Sequence of protein 2:
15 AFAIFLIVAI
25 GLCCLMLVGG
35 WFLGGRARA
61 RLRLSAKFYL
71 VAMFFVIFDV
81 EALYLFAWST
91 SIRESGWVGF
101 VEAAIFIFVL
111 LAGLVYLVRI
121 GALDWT

This data describes a binding interaction between two proteins.

Sequence of protein 1:
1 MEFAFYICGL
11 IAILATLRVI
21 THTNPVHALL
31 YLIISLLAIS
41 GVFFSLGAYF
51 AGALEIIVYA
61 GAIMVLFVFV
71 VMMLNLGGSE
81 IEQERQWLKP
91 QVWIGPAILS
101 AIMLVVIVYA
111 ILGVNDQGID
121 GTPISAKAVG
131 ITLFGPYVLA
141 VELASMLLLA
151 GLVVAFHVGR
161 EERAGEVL

Residue-level contacts at the interface:
Residue F50 in protein 1 contacts residue A87 in protein 2 (closest heavy-atom distance 3.7 Å).
Residue F50 in protein 1 interacts with residue F86 in protein 2 (closest heavy-atom distance 3.8 Å).
Residue F69 in protein 1 contacts residue A72 in protein 2 (closest heavy-atom distance 3.7 Å).
Residue K127 in protein 1 contacts residue S91 in protein 2 (closest heavy-atom distance 3.4 Å).
Residue V141 in protein 1 interacts with residue F106 in protein 2 (closest heavy-atom distance 3.7 Å).
Residue M73 in protein 1 contacts residue R42 in protein 2 (closest heavy-atom distance 3.5 Å).
Residue A62 in protein 1 is in contact with residue D79 in protein 2 (closest heavy-atom distance 3.2 Å).
Residue V65 in protein 1 interacts with residue L31 in protein 2 (closest heavy-atom distance 3.4 Å).
Residue I131 in protein 1 interacts with residue S91 in protein 2 (closest heavy-atom distance 3.6 Å).
Residue M72 in protein 1 interacts with residue W35 in protein 2 (closest heavy-atom distance 3.5 Å).
Residue L148 in protein 1 interacts with residue E81 in protein 2 (closest heavy-atom distance 3.5 Å).
Residue R163 in protein 1 interacts with residue L62 in protein 2 (closest heavy-atom distance 3.4 Å).
Residue S145 in protein 1 interacts with residue E81 in protein 2 (closest heavy-atom distance 3.2 Å).
Residue A144 in protein 1 is in contact with residue Y84 in protein 2 (closest heavy-atom distance 3.3 Å).
Residue I56 in protein 1 contacts residue A23 in protein 2 (closest heavy-atom distance 3.5 Å).
Residue F156 in protein 1 is in contact with residue Y116 in protein 2 (closest heavy-atom distance 3.5 Å).
Residue A62 in protein 1 interacts with residue V76 in protein 2 (closest heavy-atom distance 3.0 Å).
Residue L66 in protein 1 contacts residue M73 in protein 2 (closest heavy-atom distance 3.7 Å).
Residue F156 in protein 1 interacts with residue I120 in protein 2 (closest heavy-atom distance 3.2 Å).
Residue M73 in protein 1 interacts with residue S65 in protein 2 (closest heavy-atom distance 3.6 Å).
Residue I57 in protein 1 contacts residue D79 in protein 2 (closest heavy-atom distance 3.8 Å).
Residue L66 in protein 1 is in contact with residue A72 in protein 2 (closest heavy-atom distance 3.5 Å).
Residue K127 in protein 1 interacts with residue E94 in protein 2 (closest heavy-atom distance 3.3 Å).
Residue L66 in protein 1 contacts residue Y69 in protein 2 (closest heavy-atom distance 3.4 Å).
Residue L133 in protein 1 contacts residue A87 in protein 2 (closest heavy-atom distance 3.8 Å).
Residue V58 in protein 1 contacts residue V80 in protein 2 (closest heavy-atom distance 3.4 Å).
Residue L54 in protein 1 interacts with residue L83 in protein 2 (closest heavy-atom distance 3.2 Å).
Residue F134 in protein 1 interacts with residue Y84 in protein 2 (closest heavy-atom distance 3.7 Å).
Residue L152 in protein 1 interacts with residue M73 in protein 2 (closest heavy-atom distance 3.5 Å).
Residue F50 in protein 1 interacts with residue L83 in protein 2 (closest heavy-atom distance 3.7 Å).
Residue L152 in protein 1 interacts with residue Y116 in protein 2 (closest heavy-atom distance 3.8 Å).
Residue I33 in protein 1 interacts with residue L31 in protein 2 (closest heavy-atom distance 3.8 Å).
Residue R163 in protein 1 is in contact with residue R61 in protein 2 (closest heavy-atom distance 3.8 Å).
Residue R160 in protein 1 interacts with residue L62 in protein 2 (closest heavy-atom distance 3.8 Å).
Residue K127 in protein 1 interacts with residue T90 in protein 2 (closest heavy-atom distance 3.1 Å).
Residue G61 in protein 1 contacts residue M30 in protein 2 (closest heavy-atom distance 3.2 Å).
Residue G159 in protein 1 interacts with residue A66 in protein 2 (closest heavy-atom distance 3.8 Å).
Residue I63 in protein 1 contacts residue V76 in protein 2 (closest heavy-atom distance 3.3 Å).
Residue V138 in protein 1 interacts with residue E102 in protein 2 (closest heavy-atom distance 3.7 Å).
Residue G130 in protein 1 is in contact with residue S91 in protein 2 (closest heavy-atom distance 3.8 Å).
Residue V141 in protein 1 interacts with residue E102 in protein 2 (closest heavy-atom distance 3.6 Å).
Residue L148 in protein 1 interacts with residue V80 in protein 2 (closest heavy-atom distance 3.4 Å).
Residue N75 in protein 1 interacts with residue R42 in protein 2 (closest heavy-atom distance 3.0 Å).
Residue I56 in protein 1 is in contact with residue C27 in protein 2 (closest heavy-atom distance 3.7 Å).
Residue V70 in protein 1 is in contact with residue Y69 in protein 2 (closest heavy-atom distance 3.3 Å).
Residue V58 in protein 1 is in contact with residue D79 in protein 2 (closest heavy-atom distance 3.7 Å).
Residue E142 in protein 1 contacts residue E102 in protein 2 (closest heavy-atom distance 3.1 Å).
Residue A60 in protein 1 interacts with residue C27 in protein 2 (closest heavy-atom distance 3.3 Å).
Residue F69 in protein 1 is in contact with residue G34 in protein 2 (closest heavy-atom distance 3.7 Å).
Residue F69 in protein 1 contacts residue G38 in protein 2 (closest heavy-atom distance 3.6 Å).
Residue A155 in protein 1 is in contact with residue L70 in protein 2 (closest heavy-atom distance 3.8 Å).
Residue M73 in protein 1 contacts residue G38 in protein 2 (closest heavy-atom distance 3.4 Å).
Residue F156 in protein 1 is in contact with residue L70 in protein 2 (closest heavy-atom distance 3.6 Å).
Residue E162 in protein 1 contacts residue R61 in protein 2 (closest heavy-atom distance 3.5 Å).
Residue L66 in protein 1 is in contact with residue V76 in protein 2 (closest heavy-atom distance 3.6 Å).
Residue A53 in protein 1 is in contact with residue F19 in protein 2 (closest heavy-atom distance 3.7 Å).
Residue L152 in protein 1 interacts with residue F74 in protein 2 (closest heavy-atom distance 3.3 Å).
Residue E161 in protein 1 contacts residue R63 in protein 2 (closest heavy-atom distance 3.0 Å).
Residue F134 in protein 1 interacts with residue W88 in protein 2 (closest heavy-atom distance 3.7 Å).
Residue A155 in protein 1 contacts residue M73 in protein 2 (closest heavy-atom distance 3.2 Å).